Contacts between the two chains:
Residue K199 in chain B interacts with residue T68 in chain A (closest heavy-atom distance 3.6 Å).
Residue E824 in chain B contacts residue P70 in chain A (closest heavy-atom distance 4.4 Å).
Residue R204 in chain B contacts residue R69 in chain A (closest heavy-atom distance 3.7 Å).
Residue G205 in chain B contacts residue A76 in chain A (closest heavy-atom distance 4.1 Å).
Residue E184 in chain B contacts residue I66 in chain A (closest heavy-atom distance 4.2 Å).
Residue P1033 in chain B contacts residue T82 in chain A (closest heavy-atom distance 4.5 Å).
Residue A832 in chain B interacts with residue I67 in chain A (closest heavy-atom distance 3.9 Å).
Residue G205 in chain B is in contact with residue N80 in chain A (closest heavy-atom distance 3.9 Å).
Residue T835 in chain B contacts residue I67 in chain A (closest heavy-atom distance 4.5 Å).
Residue D985 in chain B interacts with residue V88 in chain A (closest heavy-atom distance 3.5 Å).
Residue D831 in chain B is in contact with residue I67 in chain A (closest heavy-atom distance 4.7 Å).
Residue P989 in chain B interacts with residue S93 in chain A (closest heavy-atom distance 4.4 Å).
Residue T200 in chain B is in contact with residue R69 in chain A (closest heavy-atom distance 3.6 Å).
Residue Y206 in chain B contacts residue N80 in chain A (closest heavy-atom distance 3.5 Å).
Residue A981 in chain B interacts with residue A85 in chain A (closest heavy-atom distance 3.4 Å).
Residue D985 in chain B interacts with residue M94 in chain A (closest heavy-atom distance 4.4 Å).
Residue H196 in chain B is in contact with residue I66 in chain A (closest heavy-atom distance 4.4 Å).
Residue H827 in chain B contacts residue R69 in chain A (closest heavy-atom distance 3.8 Å).
Residue E824 in chain B interacts with residue S72 in chain A (closest heavy-atom distance 4.4 Å).
Residue D831 in chain B contacts residue R69 in chain A (closest heavy-atom distance 2.6 Å).
Residue D985 in chain B contacts residue S93 in chain A (closest heavy-atom distance 3.8 Å).
Residue Y206 in chain B is in contact with residue K83 in chain A (closest heavy-atom distance 2.7 Å).
Residue A828 in chain B contacts residue R69 in chain A (closest heavy-atom distance 4.7 Å).
Residue D985 in chain B interacts with residue D90 in chain A (closest heavy-atom distance 3.8 Å).
Residue S1029 in chain B is in contact with residue A86 in chain A (closest heavy-atom distance 3.2 Å).
Residue E184 in chain B interacts with residue D65 in chain A (closest heavy-atom distance 2.8 Å).
Residue T200 in chain B is in contact with residue T68 in chain A (closest heavy-atom distance 3.6 Å).
Residue L183 in chain B interacts with residue I67 in chain A (closest heavy-atom distance 3.6 Å).
Residue Y206 in chain B contacts residue A76 in chain A (closest heavy-atom distance 4.2 Å).
Residue Y986 in chain B is in contact with residue D90 in chain A (closest heavy-atom distance 2.9 Å).
Residue L202 in chain B interacts with residue T71 in chain A (closest heavy-atom distance 3.4 Å).
Residue S203 in chain B contacts residue T71 in chain A (closest heavy-atom distance 3.5 Å).
Residue R204 in chain B contacts residue T71 in chain A (closest heavy-atom distance 3.0 Å).
Residue Y206 in chain B contacts residue T71 in chain A (closest heavy-atom distance 4.2 Å).
Residue Q227 in chain B contacts residue I66 in chain A (closest heavy-atom distance 3.2 Å).
Residue Y986 in chain B is in contact with residue Q92 in chain A (closest heavy-atom distance 2.9 Å).
Residue E824 in chain B interacts with residue T71 in chain A (closest heavy-atom distance 3.8 Å).
Residue R204 in chain B interacts with residue T68 in chain A (closest heavy-atom distance 3.0 Å).
Residue M990 in chain B contacts residue M94 in chain A (closest heavy-atom distance 3.9 Å).
Residue Y206 in chain B contacts residue I75 in chain A (closest heavy-atom distance 4.6 Å).
Residue T200 in chain B is in contact with residue I67 in chain A (closest heavy-atom distance 3.2 Å).
Residue K1030 in chain B interacts with residue A86 in chain A (closest heavy-atom distance 4.4 Å).
Residue N1032 in chain B contacts residue K83 in chain A (closest heavy-atom distance 3.6 Å).
Residue G182 in chain B interacts with residue D65 in chain A (closest heavy-atom distance 4.1 Å).
Residue A197 in chain B contacts residue I66 in chain A (closest heavy-atom distance 3.8 Å).
Residue A981 in chain B interacts with residue A86 in chain A (closest heavy-atom distance 3.5 Å).
Residue T200 in chain B interacts with residue I66 in chain A (closest heavy-atom distance 4.6 Å).
Residue Q227 in chain B contacts residue I67 in chain A (closest heavy-atom distance 3.4 Å).
Residue A981 in chain B is in contact with residue V88 in chain A (closest heavy-atom distance 4.2 Å).
Residue Y206 in chain B contacts residue A79 in chain A (closest heavy-atom distance 3.6 Å).
Residue P1033 in chain B is in contact with residue P84 in chain A (closest heavy-atom distance 3.7 Å).
Residue P989 in chain B contacts residue M94 in chain A (closest heavy-atom distance 3.5 Å).
Residue G205 in chain B interacts with residue T71 in chain A (closest heavy-atom distance 4.6 Å).
Residue V980 in chain B contacts residue A86 in chain A (closest heavy-atom distance 4.4 Å).
Residue A1034 in chain B contacts residue K83 in chain A (closest heavy-atom distance 4.5 Å).
Residue I1031 in chain B is in contact with residue A86 in chain A (closest heavy-atom distance 4.2 Å).
Residue N1032 in chain B interacts with residue P84 in chain A (closest heavy-atom distance 4.6 Å).
Residue R204 in chain B is in contact with residue P70 in chain A (closest heavy-atom distance 3.9 Å).
Residue E824 in chain B is in contact with residue R69 in chain A (closest heavy-atom distance 4.0 Å).
Residue L1028 in chain B interacts with residue A86 in chain A (closest heavy-atom distance 4.4 Å).

These two protein chains interact to form a complex.

Sequence of chain A:
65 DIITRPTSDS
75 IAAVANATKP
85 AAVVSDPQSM

Sequence of chain B:
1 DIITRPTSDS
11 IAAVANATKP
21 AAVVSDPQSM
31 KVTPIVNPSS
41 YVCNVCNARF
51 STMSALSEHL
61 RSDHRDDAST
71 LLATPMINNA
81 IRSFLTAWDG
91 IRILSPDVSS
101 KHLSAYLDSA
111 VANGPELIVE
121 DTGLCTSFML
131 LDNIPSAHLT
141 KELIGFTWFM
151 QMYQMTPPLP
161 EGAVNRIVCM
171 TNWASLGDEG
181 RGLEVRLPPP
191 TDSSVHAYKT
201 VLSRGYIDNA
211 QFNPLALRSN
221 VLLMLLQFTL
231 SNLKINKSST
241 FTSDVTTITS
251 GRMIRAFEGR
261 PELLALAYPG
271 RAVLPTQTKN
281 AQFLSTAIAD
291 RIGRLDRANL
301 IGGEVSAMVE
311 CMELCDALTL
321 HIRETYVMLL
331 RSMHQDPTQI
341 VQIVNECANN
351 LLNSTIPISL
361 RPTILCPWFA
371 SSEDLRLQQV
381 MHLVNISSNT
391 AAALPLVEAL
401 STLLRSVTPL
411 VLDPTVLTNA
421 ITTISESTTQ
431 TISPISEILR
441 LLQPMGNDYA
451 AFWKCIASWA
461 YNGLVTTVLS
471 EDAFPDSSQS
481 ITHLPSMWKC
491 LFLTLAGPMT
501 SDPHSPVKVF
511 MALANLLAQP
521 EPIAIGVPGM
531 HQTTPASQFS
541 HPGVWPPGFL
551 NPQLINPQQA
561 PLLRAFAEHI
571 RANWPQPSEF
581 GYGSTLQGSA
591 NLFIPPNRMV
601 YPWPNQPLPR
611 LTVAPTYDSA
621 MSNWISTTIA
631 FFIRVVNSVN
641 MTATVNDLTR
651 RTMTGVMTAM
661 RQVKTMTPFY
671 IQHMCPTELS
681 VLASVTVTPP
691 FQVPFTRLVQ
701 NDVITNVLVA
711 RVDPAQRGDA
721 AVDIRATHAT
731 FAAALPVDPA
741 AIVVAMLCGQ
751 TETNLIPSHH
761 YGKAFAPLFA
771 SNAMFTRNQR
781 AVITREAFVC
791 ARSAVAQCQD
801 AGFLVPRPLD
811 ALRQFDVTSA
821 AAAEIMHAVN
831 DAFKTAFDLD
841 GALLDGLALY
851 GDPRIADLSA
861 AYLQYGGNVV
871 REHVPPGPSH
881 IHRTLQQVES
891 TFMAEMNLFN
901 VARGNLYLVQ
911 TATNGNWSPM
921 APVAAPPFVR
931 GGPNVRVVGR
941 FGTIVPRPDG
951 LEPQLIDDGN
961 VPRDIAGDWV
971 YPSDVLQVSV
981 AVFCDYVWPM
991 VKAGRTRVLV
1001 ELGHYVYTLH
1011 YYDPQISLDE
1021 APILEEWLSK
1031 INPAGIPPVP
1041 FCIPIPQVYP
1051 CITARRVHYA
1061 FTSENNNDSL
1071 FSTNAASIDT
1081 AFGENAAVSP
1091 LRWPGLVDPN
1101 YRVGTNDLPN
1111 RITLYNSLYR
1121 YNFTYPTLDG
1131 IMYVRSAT